These two protein chains interact to form a complex.

Sequence of chain B:
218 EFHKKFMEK

Sequence of chain A:
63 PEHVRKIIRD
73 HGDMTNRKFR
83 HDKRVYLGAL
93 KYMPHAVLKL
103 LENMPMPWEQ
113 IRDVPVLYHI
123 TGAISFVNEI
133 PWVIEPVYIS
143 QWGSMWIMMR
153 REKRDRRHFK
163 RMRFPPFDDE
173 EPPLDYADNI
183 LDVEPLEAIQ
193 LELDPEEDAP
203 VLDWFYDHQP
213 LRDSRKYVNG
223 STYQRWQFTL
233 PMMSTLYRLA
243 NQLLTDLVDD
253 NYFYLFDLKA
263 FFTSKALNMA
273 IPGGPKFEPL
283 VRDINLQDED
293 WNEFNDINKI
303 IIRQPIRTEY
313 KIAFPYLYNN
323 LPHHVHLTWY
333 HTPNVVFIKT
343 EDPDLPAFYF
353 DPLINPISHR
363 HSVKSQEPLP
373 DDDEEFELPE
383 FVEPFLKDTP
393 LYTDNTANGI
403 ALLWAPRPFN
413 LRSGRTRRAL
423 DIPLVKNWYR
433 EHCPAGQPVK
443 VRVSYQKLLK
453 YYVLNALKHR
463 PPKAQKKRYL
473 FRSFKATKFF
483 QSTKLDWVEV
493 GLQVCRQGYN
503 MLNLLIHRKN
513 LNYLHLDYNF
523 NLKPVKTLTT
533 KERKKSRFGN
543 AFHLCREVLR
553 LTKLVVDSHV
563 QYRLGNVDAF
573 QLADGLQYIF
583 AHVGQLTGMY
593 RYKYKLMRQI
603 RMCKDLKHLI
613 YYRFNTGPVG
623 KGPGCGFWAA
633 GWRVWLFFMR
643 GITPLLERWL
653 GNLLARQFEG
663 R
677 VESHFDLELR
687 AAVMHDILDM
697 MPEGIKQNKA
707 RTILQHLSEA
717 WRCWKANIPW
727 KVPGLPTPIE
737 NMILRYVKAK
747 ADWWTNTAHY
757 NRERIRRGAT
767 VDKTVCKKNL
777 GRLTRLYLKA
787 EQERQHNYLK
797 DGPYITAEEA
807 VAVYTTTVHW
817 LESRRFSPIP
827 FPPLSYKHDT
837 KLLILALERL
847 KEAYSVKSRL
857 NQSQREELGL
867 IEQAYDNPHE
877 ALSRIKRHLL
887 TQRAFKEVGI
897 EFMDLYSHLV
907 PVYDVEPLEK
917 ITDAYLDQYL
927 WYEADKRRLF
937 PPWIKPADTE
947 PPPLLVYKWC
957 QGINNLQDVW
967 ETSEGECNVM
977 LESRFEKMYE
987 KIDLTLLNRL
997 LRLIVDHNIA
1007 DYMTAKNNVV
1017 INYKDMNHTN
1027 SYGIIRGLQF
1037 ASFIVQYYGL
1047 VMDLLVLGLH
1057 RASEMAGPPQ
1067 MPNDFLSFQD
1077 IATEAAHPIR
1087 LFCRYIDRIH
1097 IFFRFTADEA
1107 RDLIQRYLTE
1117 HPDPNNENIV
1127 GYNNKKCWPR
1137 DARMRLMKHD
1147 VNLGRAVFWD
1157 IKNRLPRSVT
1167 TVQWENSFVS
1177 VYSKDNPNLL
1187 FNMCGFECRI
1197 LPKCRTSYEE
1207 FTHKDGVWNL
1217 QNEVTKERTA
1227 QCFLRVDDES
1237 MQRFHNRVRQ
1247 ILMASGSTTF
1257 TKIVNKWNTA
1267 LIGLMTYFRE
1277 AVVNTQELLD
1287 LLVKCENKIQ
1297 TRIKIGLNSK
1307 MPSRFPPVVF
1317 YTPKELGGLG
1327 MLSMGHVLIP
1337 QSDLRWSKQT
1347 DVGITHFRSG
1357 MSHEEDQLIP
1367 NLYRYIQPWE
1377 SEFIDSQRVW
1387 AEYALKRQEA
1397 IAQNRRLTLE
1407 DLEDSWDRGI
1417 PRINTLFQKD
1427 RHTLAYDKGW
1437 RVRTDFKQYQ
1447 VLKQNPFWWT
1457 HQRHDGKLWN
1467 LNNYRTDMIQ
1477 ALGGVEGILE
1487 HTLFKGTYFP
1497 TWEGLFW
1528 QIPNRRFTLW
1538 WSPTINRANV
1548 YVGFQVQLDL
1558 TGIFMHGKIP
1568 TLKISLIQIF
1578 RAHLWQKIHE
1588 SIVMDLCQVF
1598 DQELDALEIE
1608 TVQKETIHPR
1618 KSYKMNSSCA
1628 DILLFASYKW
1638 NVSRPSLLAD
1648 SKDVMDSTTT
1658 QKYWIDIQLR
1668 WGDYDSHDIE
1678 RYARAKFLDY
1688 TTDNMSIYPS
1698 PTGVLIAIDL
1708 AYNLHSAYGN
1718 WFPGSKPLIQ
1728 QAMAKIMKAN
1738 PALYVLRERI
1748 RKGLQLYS

Residue-level contacts at the interface:
Residue S903 in chain A interacts with residue K226 in chain B (closest heavy-atom distance 3.9 Å).
Residue L905 in chain A contacts residue K226 in chain B (closest heavy-atom distance 4.8 Å).
Residue H904 in chain A contacts residue K226 in chain B (closest heavy-atom distance 4.9 Å).